Sequence of chain A:
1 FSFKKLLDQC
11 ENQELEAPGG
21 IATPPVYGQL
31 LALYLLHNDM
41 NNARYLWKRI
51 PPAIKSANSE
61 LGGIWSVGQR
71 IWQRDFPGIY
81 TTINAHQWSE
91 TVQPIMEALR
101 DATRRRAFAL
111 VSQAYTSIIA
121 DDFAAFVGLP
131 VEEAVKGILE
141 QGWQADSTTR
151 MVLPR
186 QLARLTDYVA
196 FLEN

Residue-level contacts at the interface:
Residue Q353 in chain B contacts residue Y115 in chain A (closest heavy-atom distance 3.2 Å).
Residue F155 in chain B contacts residue Y45 in chain A (closest heavy-atom distance 3.5 Å).
Residue K153 in chain B contacts residue K48 in chain A (closest heavy-atom distance 3.7 Å).
Residue I342 in chain B contacts residue A114 in chain A (closest heavy-atom distance 3.8 Å).
Residue K156 in chain B interacts with residue E11 in chain A (closest heavy-atom distance 3.3 Å).
Residue D344 in chain B contacts residue R74 in chain A (closest heavy-atom distance 2.8 Å).
Residue I351 in chain B interacts with residue Y115 in chain A (closest heavy-atom distance 3.6 Å).
Residue I384 in chain B is in contact with residue D192 in chain A (closest heavy-atom distance 3.7 Å).
Residue R119 in chain B interacts with residue G19 in chain A (closest heavy-atom distance 3.4 Å).
Residue A349 in chain B interacts with residue A114 in chain A (closest heavy-atom distance 3.5 Å).
Residue R119 in chain B is in contact with residue E16 in chain A (closest heavy-atom distance 3.1 Å).
Residue L118 in chain B is in contact with residue E14 in chain A (closest heavy-atom distance 3.7 Å).
Residue A349 in chain B contacts residue Q113 in chain A (closest heavy-atom distance 3.4 Å).
Residue L195 in chain B contacts residue N41 in chain A (closest heavy-atom distance 3.4 Å).
Residue I342 in chain B contacts residue Q113 in chain A (closest heavy-atom distance 3.8 Å).
Residue L118 in chain B is in contact with residue G20 in chain A (closest heavy-atom distance 3.8 Å).
Residue L195 in chain B interacts with residue N42 in chain A (closest heavy-atom distance 3.7 Å).
Residue M380 in chain B interacts with residue Y193 in chain A (closest heavy-atom distance 3.5 Å).
Residue K115 in chain B contacts residue G20 in chain A (closest heavy-atom distance 3.8 Å).
Residue G122 in chain B interacts with residue L15 in chain A (closest heavy-atom distance 3.4 Å).
Residue Q353 in chain B is in contact with residue I119 in chain A (closest heavy-atom distance 3.5 Å).
Residue G122 in chain B contacts residue E16 in chain A (closest heavy-atom distance 3.2 Å).
Residue Q126 in chain B contacts residue E16 in chain A (closest heavy-atom distance 3.1 Å).
Residue Q353 in chain B is in contact with residue I118 in chain A (closest heavy-atom distance 3.3 Å).
Residue K354 in chain B contacts residue M151 in chain A (closest heavy-atom distance 3.9 Å).
Residue N352 in chain B contacts residue T116 in chain A (closest heavy-atom distance 3.3 Å).
Residue G194 in chain B interacts with residue N41 in chain A (closest heavy-atom distance 2.9 Å).
Residue Q116 in chain B is in contact with residue P51 in chain A (closest heavy-atom distance 3.9 Å).
Residue E343 in chain B is in contact with residue R106 in chain A (closest heavy-atom distance 2.9 Å).
Residue K156 in chain B contacts residue L7 in chain A (closest heavy-atom distance 3.3 Å).
Residue I384 in chain B interacts with residue F196 in chain A (closest heavy-atom distance 3.3 Å).
Residue R119 in chain B interacts with residue P18 in chain A (closest heavy-atom distance 3.0 Å).
Residue D377 in chain B interacts with residue Y193 in chain A (closest heavy-atom distance 3.8 Å).
Residue H340 in chain B contacts residue R74 in chain A (closest heavy-atom distance 2.9 Å).
Residue I121 in chain B is in contact with residue L15 in chain A (closest heavy-atom distance 3.7 Å).
Residue L118 in chain B contacts residue R49 in chain A (closest heavy-atom distance 3.5 Å).
Residue E343 in chain B contacts residue L110 in chain A (closest heavy-atom distance 3.8 Å).
Residue K153 in chain B is in contact with residue Y45 in chain A (closest heavy-atom distance 3.2 Å).
Residue K354 in chain B is in contact with residue D146 in chain A (closest heavy-atom distance 3.7 Å).
Residue Q353 in chain B contacts residue S117 in chain A (closest heavy-atom distance 3.3 Å).
Residue K156 in chain B interacts with residue D8 in chain A (closest heavy-atom distance 3.2 Å).
Residue Q82 in chain B contacts residue E16 in chain A (closest heavy-atom distance 3.3 Å).
Residue I342 in chain B contacts residue L110 in chain A (closest heavy-atom distance 3.7 Å).
Residue H340 in chain B contacts residue Q73 in chain A (closest heavy-atom distance 3.8 Å).
Residue L118 in chain B is in contact with residue L15 in chain A (closest heavy-atom distance 3.5 Å).
Residue I351 in chain B contacts residue A114 in chain A (closest heavy-atom distance 2.6 Å).
Residue K156 in chain B is in contact with residue Y34 in chain A (closest heavy-atom distance 3.3 Å).
Residue R119 in chain B is in contact with residue A17 in chain A (closest heavy-atom distance 3.2 Å).
Residue C154 in chain B interacts with residue R49 in chain A (closest heavy-atom distance 3.4 Å).
Residue S350 in chain B contacts residue A114 in chain A (closest heavy-atom distance 3.4 Å).
Residue I351 in chain B contacts residue T116 in chain A (closest heavy-atom distance 3.3 Å).
Residue C154 in chain B is in contact with residue E11 in chain A (closest heavy-atom distance 3.3 Å).
Residue Q116 in chain B interacts with residue R49 in chain A (closest heavy-atom distance 3.3 Å).
Residue Q116 in chain B contacts residue G20 in chain A (closest heavy-atom distance 3.4 Å).
Residue L339 in chain B interacts with residue L110 in chain A (closest heavy-atom distance 3.8 Å).
Residue K115 in chain B contacts residue I21 in chain A (closest heavy-atom distance 3.9 Å).
Residue I384 in chain B is in contact with residue Y193 in chain A (closest heavy-atom distance 3.7 Å).
Residue D387 in chain B is in contact with residue F196 in chain A (closest heavy-atom distance 3.2 Å).
Residue K153 in chain B interacts with residue L46 in chain A (closest heavy-atom distance 3.9 Å).
Residue L339 in chain B contacts residue Y115 in chain A (closest heavy-atom distance 3.6 Å).

Sequence of chain B:
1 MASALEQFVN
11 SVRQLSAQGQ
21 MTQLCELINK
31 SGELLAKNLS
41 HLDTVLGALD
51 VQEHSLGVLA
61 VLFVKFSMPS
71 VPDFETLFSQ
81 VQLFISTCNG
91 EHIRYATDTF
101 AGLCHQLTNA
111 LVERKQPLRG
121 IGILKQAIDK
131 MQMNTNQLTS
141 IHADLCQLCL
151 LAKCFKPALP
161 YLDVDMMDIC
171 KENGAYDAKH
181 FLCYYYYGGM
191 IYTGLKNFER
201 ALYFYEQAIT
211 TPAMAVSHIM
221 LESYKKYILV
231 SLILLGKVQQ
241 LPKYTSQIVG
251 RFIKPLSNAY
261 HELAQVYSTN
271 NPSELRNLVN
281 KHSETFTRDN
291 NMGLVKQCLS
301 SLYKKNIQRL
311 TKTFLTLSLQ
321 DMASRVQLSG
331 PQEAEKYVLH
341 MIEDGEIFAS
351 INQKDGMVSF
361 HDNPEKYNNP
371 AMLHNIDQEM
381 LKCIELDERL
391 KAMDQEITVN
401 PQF

The following describes two proteins that form a bound complex.